Sequence of protein 1:
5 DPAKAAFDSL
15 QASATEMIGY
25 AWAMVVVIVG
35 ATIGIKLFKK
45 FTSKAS

Contacts between the two chains:
Residue T19 in protein 1 interacts with residue V31 in protein 2 (closest heavy-atom distance 4.9 Å).
Residue K8 in protein 1 interacts with residue Y24 in protein 2 (closest heavy-atom distance 3.5 Å).
Residue L41 in protein 1 interacts with residue S50 in protein 2 (closest heavy-atom distance 3.3 Å).
Residue I22 in protein 1 contacts residue V31 in protein 2 (closest heavy-atom distance 4.2 Å).
Residue V29 in protein 1 contacts residue F42 in protein 2 (closest heavy-atom distance 4.7 Å).
Residue A18 in protein 1 contacts residue I32 in protein 2 (closest heavy-atom distance 4.8 Å).
Residue V29 in protein 1 contacts residue I39 in protein 2 (closest heavy-atom distance 4.2 Å).
Residue V29 in protein 1 interacts with residue K43 in protein 2 (closest heavy-atom distance 4.6 Å).
Residue K40 in protein 1 is in contact with residue S47 in protein 2 (closest heavy-atom distance 3.4 Å).
Residue W26 in protein 1 contacts residue A35 in protein 2 (closest heavy-atom distance 4.7 Å).
Residue L14 in protein 1 interacts with residue M28 in protein 2 (closest heavy-atom distance 3.8 Å).
Residue Q15 in protein 1 is in contact with residue A27 in protein 2 (closest heavy-atom distance 3.6 Å).
Residue V33 in protein 1 interacts with residue K43 in protein 2 (closest heavy-atom distance 4.4 Å).
Residue I22 in protein 1 is in contact with residue I32 in protein 2 (closest heavy-atom distance 4.4 Å).
Residue K44 in protein 1 interacts with residue S50 in protein 2 (closest heavy-atom distance 4.0 Å).
Residue F11 in protein 1 contacts residue Y24 in protein 2 (closest heavy-atom distance 3.8 Å).
Residue Q15 in protein 1 is in contact with residue Y24 in protein 2 (closest heavy-atom distance 5.0 Å).
Residue V30 in protein 1 contacts residue F42 in protein 2 (closest heavy-atom distance 4.9 Å).
Residue I37 in protein 1 is in contact with residue S47 in protein 2 (closest heavy-atom distance 4.4 Å).
Residue V33 in protein 1 contacts residue F42 in protein 2 (closest heavy-atom distance 4.0 Å).
Residue A25 in protein 1 is in contact with residue I39 in protein 2 (closest heavy-atom distance 4.6 Å).
Residue V33 in protein 1 is in contact with residue T46 in protein 2 (closest heavy-atom distance 3.9 Å).
Residue I22 in protein 1 is in contact with residue A35 in protein 2 (closest heavy-atom distance 3.5 Å).
Residue K40 in protein 1 interacts with residue S50 in protein 2 (closest heavy-atom distance 3.9 Å).
Residue F11 in protein 1 is in contact with residue A25 in protein 2 (closest heavy-atom distance 4.1 Å).
Residue Q15 in protein 1 contacts residue V31 in protein 2 (closest heavy-atom distance 4.5 Å).
Residue W26 in protein 1 is in contact with residue G38 in protein 2 (closest heavy-atom distance 4.0 Å).
Residue F11 in protein 1 interacts with residue M28 in protein 2 (closest heavy-atom distance 3.6 Å).
Residue A7 in protein 1 contacts residue Y24 in protein 2 (closest heavy-atom distance 5.0 Å).
Residue A7 in protein 1 interacts with residue M21 in protein 2 (closest heavy-atom distance 3.7 Å).
Residue W26 in protein 1 interacts with residue F42 in protein 2 (closest heavy-atom distance 4.2 Å).
Residue F11 in protein 1 is in contact with residue M21 in protein 2 (closest heavy-atom distance 3.6 Å).
Residue I37 in protein 1 is in contact with residue T46 in protein 2 (closest heavy-atom distance 3.5 Å).
Residue I37 in protein 1 contacts residue S50 in protein 2 (closest heavy-atom distance 4.2 Å).
Residue W26 in protein 1 interacts with residue I39 in protein 2 (closest heavy-atom distance 3.9 Å).
Residue Q15 in protein 1 interacts with residue M28 in protein 2 (closest heavy-atom distance 3.8 Å).

Sequence of protein 2:
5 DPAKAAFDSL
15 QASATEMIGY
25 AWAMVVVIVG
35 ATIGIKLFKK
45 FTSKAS

The following describes two proteins that form a bound complex.